These two protein chains interact to form a complex.

Sequence of the second protein:
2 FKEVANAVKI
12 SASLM

Sequence of the first protein:
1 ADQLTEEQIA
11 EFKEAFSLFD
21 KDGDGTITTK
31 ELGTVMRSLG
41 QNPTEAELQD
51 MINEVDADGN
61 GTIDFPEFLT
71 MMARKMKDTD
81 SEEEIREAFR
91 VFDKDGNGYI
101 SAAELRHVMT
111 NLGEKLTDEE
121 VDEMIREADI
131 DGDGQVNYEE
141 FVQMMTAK

Residue-level contacts at the interface:
Residue A147 in the first protein interacts with residue K3 in the second protein (closest heavy-atom distance 4.2 Å).
Residue S38 in the first protein contacts residue V9 in the second protein (closest heavy-atom distance 4.3 Å).
Residue K75 in the first protein interacts with residue S14 in the second protein (closest heavy-atom distance 3.0 Å).
Residue M145 in the first protein contacts residue K10 in the second protein (closest heavy-atom distance 3.6 Å).
Residue M144 in the first protein interacts with residue K3 in the second protein (closest heavy-atom distance 3.1 Å).
Residue E127 in the first protein interacts with residue K3 in the second protein (closest heavy-atom distance 3.1 Å).
Residue K148 in the first protein contacts residue K3 in the second protein (closest heavy-atom distance 3.2 Å).
Residue I85 in the first protein interacts with residue K10 in the second protein (closest heavy-atom distance 3.7 Å).
Residue M144 in the first protein is in contact with residue A6 in the second protein (closest heavy-atom distance 3.1 Å).
Residue E11 in the first protein is in contact with residue E4 in the second protein (closest heavy-atom distance 3.1 Å).
Residue M36 in the first protein contacts residue L15 in the second protein (closest heavy-atom distance 3.5 Å).
Residue E84 in the first protein is in contact with residue K10 in the second protein (closest heavy-atom distance 2.8 Å).
Residue F92 in the first protein interacts with residue F2 in the second protein (closest heavy-atom distance 3.3 Å).
Residue E87 in the first protein contacts residue A13 in the second protein (closest heavy-atom distance 3.0 Å).
Residue L39 in the first protein is in contact with residue S12 in the second protein (closest heavy-atom distance 4.3 Å).
Residue L18 in the first protein contacts residue V5 in the second protein (closest heavy-atom distance 4.4 Å).
Residue L18 in the first protein interacts with residue A8 in the second protein (closest heavy-atom distance 3.8 Å).
Residue E87 in the first protein contacts residue K10 in the second protein (closest heavy-atom distance 4.3 Å).
Residue L105 in the first protein is in contact with residue V5 in the second protein (closest heavy-atom distance 4.5 Å).
Residue V91 in the first protein contacts residue V9 in the second protein (closest heavy-atom distance 3.5 Å).
Residue K75 in the first protein contacts residue L15 in the second protein (closest heavy-atom distance 4.4 Å).
Residue E127 in the first protein interacts with residue E4 in the second protein (closest heavy-atom distance 3.5 Å).
Residue F92 in the first protein contacts residue V9 in the second protein (closest heavy-atom distance 3.8 Å).
Residue V35 in the first protein is in contact with residue S12 in the second protein (closest heavy-atom distance 3.0 Å).
Residue F19 in the first protein is in contact with residue I11 in the second protein (closest heavy-atom distance 4.2 Å).
Residue I100 in the first protein is in contact with residue F2 in the second protein (closest heavy-atom distance 3.6 Å).
Residue M124 in the first protein contacts residue F2 in the second protein (closest heavy-atom distance 3.0 Å).
Residue A128 in the first protein interacts with residue F2 in the second protein (closest heavy-atom distance 3.5 Å).
Residue E127 in the first protein is in contact with residue F2 in the second protein (closest heavy-atom distance 4.4 Å).
Residue K148 in the first protein interacts with residue A6 in the second protein (closest heavy-atom distance 4.3 Å).
Residue K148 in the first protein interacts with residue N7 in the second protein (closest heavy-atom distance 2.8 Å).
Residue E84 in the first protein contacts residue A13 in the second protein (closest heavy-atom distance 3.0 Å).
Residue L39 in the first protein contacts residue M16 in the second protein (closest heavy-atom distance 3.7 Å).
Residue F92 in the first protein interacts with residue V5 in the second protein (closest heavy-atom distance 3.4 Å).
Residue I125 in the first protein interacts with residue F2 in the second protein (closest heavy-atom distance 3.5 Å).
Residue E87 in the first protein is in contact with residue V9 in the second protein (closest heavy-atom distance 3.6 Å).
Residue M36 in the first protein contacts residue M16 in the second protein (closest heavy-atom distance 4.0 Å).
Residue Q41 in the first protein interacts with residue M16 in the second protein (closest heavy-atom distance 3.8 Å).
Residue K148 in the first protein is in contact with residue K10 in the second protein (closest heavy-atom distance 3.9 Å).
Residue E104 in the first protein contacts residue F2 in the second protein (closest heavy-atom distance 3.7 Å).
Residue M72 in the first protein contacts residue K10 in the second protein (closest heavy-atom distance 3.6 Å).
Residue E87 in the first protein contacts residue S12 in the second protein (closest heavy-atom distance 4.4 Å).
Residue E87 in the first protein is in contact with residue M16 in the second protein (closest heavy-atom distance 2.6 Å).
Residue M76 in the first protein is in contact with residue S14 in the second protein (closest heavy-atom distance 4.3 Å).
Residue L105 in the first protein is in contact with residue F2 in the second protein (closest heavy-atom distance 3.5 Å).
Residue M144 in the first protein is in contact with residue F2 in the second protein (closest heavy-atom distance 2.8 Å).
Residue F12 in the first protein is in contact with residue N7 in the second protein (closest heavy-atom distance 3.9 Å).
Residue F141 in the first protein interacts with residue F2 in the second protein (closest heavy-atom distance 3.4 Å).
Residue A88 in the first protein interacts with residue V9 in the second protein (closest heavy-atom distance 3.8 Å).
Residue F19 in the first protein contacts residue A8 in the second protein (closest heavy-atom distance 3.8 Å).
Residue A88 in the first protein is in contact with residue K10 in the second protein (closest heavy-atom distance 4.4 Å).
Residue F68 in the first protein interacts with residue I11 in the second protein (closest heavy-atom distance 4.0 Å).
Residue M72 in the first protein interacts with residue I11 in the second protein (closest heavy-atom distance 2.9 Å).
Residue S38 in the first protein is in contact with residue S12 in the second protein (closest heavy-atom distance 4.4 Å).
Residue L48 in the first protein is in contact with residue L15 in the second protein (closest heavy-atom distance 3.9 Å).
Residue M72 in the first protein is in contact with residue S12 in the second protein (closest heavy-atom distance 4.2 Å).
Residue M72 in the first protein contacts residue A13 in the second protein (closest heavy-atom distance 3.9 Å).
Residue K148 in the first protein interacts with residue E4 in the second protein (closest heavy-atom distance 3.6 Å).
Residue V136 in the first protein is in contact with residue F2 in the second protein (closest heavy-atom distance 3.2 Å).
Residue M72 in the first protein contacts residue S14 in the second protein (closest heavy-atom distance 3.0 Å).